Interface contacts:
Residue T159 in protein 1 interacts with residue W227 in protein 2 (closest heavy-atom distance 3.9 Å).
Residue L157 in protein 1 interacts with residue D236 in protein 2 (closest heavy-atom distance 3.7 Å).
Residue F163 in protein 1 contacts residue Y241 in protein 2 (closest heavy-atom distance 3.8 Å).
Residue S258 in protein 1 is in contact with residue L262 in protein 2 (closest heavy-atom distance 3.5 Å).
Residue Q263 in protein 1 contacts residue F163 in protein 2 (closest heavy-atom distance 3.5 Å).
Residue Q263 in protein 1 contacts residue F166 in protein 2 (closest heavy-atom distance 3.5 Å).
Residue Q265 in protein 1 contacts residue Q265 in protein 2 (closest heavy-atom distance 2.7 Å).
Residue F163 in protein 1 is in contact with residue A260 in protein 2 (closest heavy-atom distance 3.6 Å).
Residue L266 in protein 1 contacts residue L190 in protein 2 (closest heavy-atom distance 3.8 Å).
Residue S258 in protein 1 contacts residue S258 in protein 2 (closest heavy-atom distance 3.7 Å).
Residue L190 in protein 1 contacts residue L262 in protein 2 (closest heavy-atom distance 3.4 Å).
Residue L157 in protein 1 interacts with residue A239 in protein 2 (closest heavy-atom distance 3.6 Å).
Residue F166 in protein 1 is in contact with residue Q263 in protein 2 (closest heavy-atom distance 3.6 Å).
Residue Q102 in protein 1 interacts with residue T226 in protein 2 (closest heavy-atom distance 3.3 Å).
Residue V240 in protein 1 is in contact with residue L157 in protein 2 (closest heavy-atom distance 3.9 Å).
Residue A260 in protein 1 is in contact with residue F163 in protein 2 (closest heavy-atom distance 3.6 Å).
Residue D228 in protein 1 contacts residue F166 in protein 2 (closest heavy-atom distance 3.5 Å).
Residue P158 in protein 1 is in contact with residue L232 in protein 2 (closest heavy-atom distance 3.9 Å).
Residue Q263 in protein 1 contacts residue Y162 in protein 2 (closest heavy-atom distance 3.1 Å).
Residue P158 in protein 1 interacts with residue W227 in protein 2 (closest heavy-atom distance 3.6 Å).
Residue F166 in protein 1 contacts residue D228 in protein 2 (closest heavy-atom distance 3.5 Å).
Residue Q102 in protein 1 interacts with residue D225 in protein 2 (closest heavy-atom distance 2.8 Å).
Residue P160 in protein 1 contacts residue Y241 in protein 2 (closest heavy-atom distance 3.7 Å).
Residue D228 in protein 1 contacts residue Y162 in protein 2 (closest heavy-atom distance 3.0 Å).
Residue Y162 in protein 1 interacts with residue D228 in protein 2 (closest heavy-atom distance 2.6 Å).
Residue L266 in protein 1 interacts with residue R189 in protein 2 (closest heavy-atom distance 3.1 Å).
Residue Q170 in protein 1 contacts residue L266 in protein 2 (closest heavy-atom distance 3.7 Å).
Residue W227 in protein 1 contacts residue P158 in protein 2 (closest heavy-atom distance 3.4 Å).
Residue F163 in protein 1 is in contact with residue Q263 in protein 2 (closest heavy-atom distance 3.4 Å).
Residue W227 in protein 1 contacts residue R99 in protein 2 (closest heavy-atom distance 3.7 Å).
Residue D236 in protein 1 contacts residue L157 in protein 2 (closest heavy-atom distance 3.9 Å).
Residue S258 in protein 1 is in contact with residue P259 in protein 2 (closest heavy-atom distance 3.7 Å).
Residue F166 in protein 1 is in contact with residue S267 in protein 2 (closest heavy-atom distance 3.8 Å).
Residue Y241 in protein 1 interacts with residue F163 in protein 2 (closest heavy-atom distance 3.8 Å).
Residue L157 in protein 1 is in contact with residue L232 in protein 2 (closest heavy-atom distance 3.7 Å).
Residue Y162 in protein 1 interacts with residue Q263 in protein 2 (closest heavy-atom distance 2.9 Å).
Residue S98 in protein 1 is in contact with residue W227 in protein 2 (closest heavy-atom distance 3.8 Å).
Residue P160 in protein 1 interacts with residue V240 in protein 2 (closest heavy-atom distance 3.9 Å).
Residue F163 in protein 1 interacts with residue L232 in protein 2 (closest heavy-atom distance 3.4 Å).
Residue L157 in protein 1 interacts with residue W227 in protein 2 (closest heavy-atom distance 3.5 Å).
Residue T156 in protein 1 is in contact with residue W227 in protein 2 (closest heavy-atom distance 3.4 Å).
Residue Q102 in protein 1 interacts with residue W227 in protein 2 (closest heavy-atom distance 3.3 Å).
Residue R99 in protein 1 is in contact with residue W227 in protein 2 (closest heavy-atom distance 3.4 Å).
Residue Y162 in protein 1 interacts with residue W227 in protein 2 (closest heavy-atom distance 3.5 Å).
Residue Y241 in protein 1 interacts with residue P160 in protein 2 (closest heavy-atom distance 3.7 Å).
Residue L232 in protein 1 is in contact with residue F163 in protein 2 (closest heavy-atom distance 3.4 Å).
Residue L262 in protein 1 interacts with residue S258 in protein 2 (closest heavy-atom distance 3.2 Å).
Residue L262 in protein 1 interacts with residue L261 in protein 2 (closest heavy-atom distance 3.5 Å).
Residue L266 in protein 1 interacts with residue L186 in protein 2 (closest heavy-atom distance 3.8 Å).
Residue L262 in protein 1 interacts with residue L190 in protein 2 (closest heavy-atom distance 3.6 Å).
Residue V240 in protein 1 is in contact with residue P158 in protein 2 (closest heavy-atom distance 3.9 Å).
Residue L266 in protein 1 is in contact with residue V167 in protein 2 (closest heavy-atom distance 3.4 Å).
Residue R99 in protein 1 interacts with residue D225 in protein 2 (closest heavy-atom distance 2.9 Å).
Residue P158 in protein 1 is in contact with residue V240 in protein 2 (closest heavy-atom distance 3.6 Å).
Residue L190 in protein 1 contacts residue L266 in protein 2 (closest heavy-atom distance 3.7 Å).
Residue P259 in protein 1 interacts with residue S258 in protein 2 (closest heavy-atom distance 3.7 Å).
Residue L262 in protein 1 is in contact with residue W254 in protein 2 (closest heavy-atom distance 3.9 Å).
Residue A239 in protein 1 contacts residue L157 in protein 2 (closest heavy-atom distance 3.3 Å).
Residue L261 in protein 1 contacts residue L262 in protein 2 (closest heavy-atom distance 3.7 Å).
Residue D236 in protein 1 contacts residue H155 in protein 2 (closest heavy-atom distance 3.0 Å).

This data describes a binding interaction between two proteins.

Sequence of protein 1:
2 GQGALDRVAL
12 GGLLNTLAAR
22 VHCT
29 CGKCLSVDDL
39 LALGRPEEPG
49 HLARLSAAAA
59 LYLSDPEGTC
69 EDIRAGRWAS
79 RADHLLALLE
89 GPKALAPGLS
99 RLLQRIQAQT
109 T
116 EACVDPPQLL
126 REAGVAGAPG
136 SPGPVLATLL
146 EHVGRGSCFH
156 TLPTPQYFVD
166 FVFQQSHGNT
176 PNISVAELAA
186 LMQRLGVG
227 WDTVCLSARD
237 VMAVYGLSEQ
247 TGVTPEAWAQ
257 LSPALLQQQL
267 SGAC

Sequence of protein 2:
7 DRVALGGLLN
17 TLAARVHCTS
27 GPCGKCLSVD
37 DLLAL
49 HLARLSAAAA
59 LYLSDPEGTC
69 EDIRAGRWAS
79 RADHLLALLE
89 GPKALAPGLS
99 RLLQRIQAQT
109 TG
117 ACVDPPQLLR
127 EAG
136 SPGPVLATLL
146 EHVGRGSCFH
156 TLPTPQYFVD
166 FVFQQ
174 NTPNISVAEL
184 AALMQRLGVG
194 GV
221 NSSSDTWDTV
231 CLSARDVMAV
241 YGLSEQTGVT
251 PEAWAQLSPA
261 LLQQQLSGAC